Sequence of chain B:
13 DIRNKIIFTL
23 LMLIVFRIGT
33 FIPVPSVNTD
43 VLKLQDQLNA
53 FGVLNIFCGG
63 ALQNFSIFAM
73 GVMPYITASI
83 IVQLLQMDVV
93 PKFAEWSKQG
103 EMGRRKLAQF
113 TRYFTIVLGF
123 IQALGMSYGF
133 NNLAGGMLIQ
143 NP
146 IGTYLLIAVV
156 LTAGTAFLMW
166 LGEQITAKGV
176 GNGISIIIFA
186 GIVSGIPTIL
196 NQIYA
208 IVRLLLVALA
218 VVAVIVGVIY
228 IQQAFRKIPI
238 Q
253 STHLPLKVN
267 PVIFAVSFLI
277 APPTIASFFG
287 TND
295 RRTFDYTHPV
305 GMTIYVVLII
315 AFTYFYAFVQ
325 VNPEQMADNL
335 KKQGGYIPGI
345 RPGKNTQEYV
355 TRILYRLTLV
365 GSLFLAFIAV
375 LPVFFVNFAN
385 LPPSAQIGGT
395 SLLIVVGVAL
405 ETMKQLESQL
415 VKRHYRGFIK

Residue-level contacts at the interface:
Residue L779 in chain A interacts with residue G62 in chain B (closest heavy-atom distance 3.5 Å).
Residue I811 in chain A contacts residue G421 in chain B (closest heavy-atom distance 3.2 Å).
Residue Y771 in chain A contacts residue F132 in chain B (closest heavy-atom distance 3.0 Å).
Residue N277 in chain A contacts residue G343 in chain B (closest heavy-atom distance 3.0 Å).
Residue H739 in chain A is in contact with residue Q337 in chain B (closest heavy-atom distance 3.4 Å).
Residue I753 in chain A interacts with residue L86 in chain B (closest heavy-atom distance 3.0 Å).
Residue I753 in chain A contacts residue M89 in chain B (closest heavy-atom distance 3.4 Å).
Residue P789 in chain A is in contact with residue F270 in chain B (closest heavy-atom distance 3.5 Å).
Residue A769 in chain A is in contact with residue G127 in chain B (closest heavy-atom distance 3.1 Å).
Residue Q613 in chain A is in contact with residue I423 in chain B (closest heavy-atom distance 3.1 Å).
Residue E780 in chain A is in contact with residue I276 in chain B (closest heavy-atom distance 3.3 Å).
Residue R797 in chain A interacts with residue S412 in chain B (closest heavy-atom distance 3.4 Å).
Residue A786 in chain A contacts residue S273 in chain B (closest heavy-atom distance 3.3 Å).
Residue S743 in chain A contacts residue Q329 in chain B (closest heavy-atom distance 3.1 Å).
Residue I753 in chain A contacts residue F319 in chain B (closest heavy-atom distance 3.2 Å).
Residue T764 in chain A is in contact with residue Q124 in chain B (closest heavy-atom distance 2.7 Å).
Residue I626 in chain A interacts with residue I423 in chain B (closest heavy-atom distance 3.1 Å).
Residue E778 in chain A contacts residue D299 in chain B (closest heavy-atom distance 2.9 Å).
Residue F804 in chain A is in contact with residue H418 in chain B (closest heavy-atom distance 3.0 Å).
Residue L779 in chain A interacts with residue G61 in chain B (closest heavy-atom distance 3.4 Å).
Residue P789 in chain A is in contact with residue S81 in chain B (closest heavy-atom distance 2.7 Å).
Residue C775 in chain A contacts residue C60 in chain B (closest heavy-atom distance 2.0 Å).
Residue D591 in chain A interacts with residue E103 in chain B (closest heavy-atom distance 3.1 Å).
Residue M801 in chain A interacts with residue S412 in chain B (closest heavy-atom distance 3.1 Å).
Residue M801 in chain A contacts residue E411 in chain B (closest heavy-atom distance 3.3 Å).
Residue F807 in chain A contacts residue Y419 in chain B (closest heavy-atom distance 3.1 Å).
Residue Q782 in chain A interacts with residue Q65 in chain B (closest heavy-atom distance 3.1 Å).
Residue F279 in chain A is in contact with residue G343 in chain B (closest heavy-atom distance 3.4 Å).
Residue Y252 in chain A interacts with residue K336 in chain B (closest heavy-atom distance 3.1 Å).
Residue L759 in chain A interacts with residue A277 in chain B (closest heavy-atom distance 3.1 Å).
Residue F279 in chain A is in contact with residue P346 in chain B (closest heavy-atom distance 3.4 Å).
Residue F762 in chain A contacts residue I281 in chain B (closest heavy-atom distance 3.5 Å).
Residue R741 in chain A interacts with residue Q329 in chain B (closest heavy-atom distance 3.4 Å).
Residue G788 in chain A interacts with residue F270 in chain B (closest heavy-atom distance 3.4 Å).
Residue Q613 in chain A is in contact with residue F422 in chain B (closest heavy-atom distance 2.9 Å).
Residue L261 in chain A interacts with residue K335 in chain B (closest heavy-atom distance 3.0 Å).
Residue G787 in chain A interacts with residue I269 in chain B (closest heavy-atom distance 3.2 Å).
Residue N287 in chain A contacts residue Y340 in chain B (closest heavy-atom distance 3.4 Å).
Residue F804 in chain A is in contact with residue Y419 in chain B (closest heavy-atom distance 3.4 Å).
Residue L759 in chain A interacts with residue I281 in chain B (closest heavy-atom distance 3.4 Å).
Residue D591 in chain A is in contact with residue G102 in chain B (closest heavy-atom distance 3.3 Å).
Residue M630 in chain A interacts with residue I423 in chain B (closest heavy-atom distance 3.3 Å).
Residue A786 in chain A interacts with residue I78 in chain B (closest heavy-atom distance 3.4 Å).
Residue F785 in chain A is in contact with residue I398 in chain B (closest heavy-atom distance 3.1 Å).
Residue F804 in chain A interacts with residue R420 in chain B (closest heavy-atom distance 3.0 Å).
Residue Q770 in chain A interacts with residue T287 in chain B (closest heavy-atom distance 2.8 Å).
Residue F590 in chain A contacts residue E103 in chain B (closest heavy-atom distance 3.3 Å).
Residue Q606 in chain A is in contact with residue R420 in chain B (closest heavy-atom distance 2.8 Å).
Residue V284 in chain A contacts residue Y340 in chain B (closest heavy-atom distance 3.0 Å).
Residue G777 in chain A interacts with residue G61 in chain B (closest heavy-atom distance 3.4 Å).
Residue T751 in chain A is in contact with residue V91 in chain B (closest heavy-atom distance 3.4 Å).
Residue F590 in chain A contacts residue R107 in chain B (closest heavy-atom distance 3.4 Å).
Residue Q605 in chain A interacts with residue K416 in chain B (closest heavy-atom distance 3.4 Å).
Residue C775 in chain A contacts residue G61 in chain B (closest heavy-atom distance 2.6 Å).
Residue A769 in chain A is in contact with residue G131 in chain B (closest heavy-atom distance 3.4 Å).
Residue Y771 in chain A contacts residue L135 in chain B (closest heavy-atom distance 3.5 Å).
Residue E778 in chain A interacts with residue T301 in chain B (closest heavy-atom distance 3.4 Å).
Residue G742 in chain A is in contact with residue Q324 in chain B (closest heavy-atom distance 3.0 Å).
Residue F279 in chain A contacts residue Y340 in chain B (closest heavy-atom distance 3.4 Å).
Residue G790 in chain A is in contact with residue Q85 in chain B (closest heavy-atom distance 2.7 Å).

Sequence of chain A:
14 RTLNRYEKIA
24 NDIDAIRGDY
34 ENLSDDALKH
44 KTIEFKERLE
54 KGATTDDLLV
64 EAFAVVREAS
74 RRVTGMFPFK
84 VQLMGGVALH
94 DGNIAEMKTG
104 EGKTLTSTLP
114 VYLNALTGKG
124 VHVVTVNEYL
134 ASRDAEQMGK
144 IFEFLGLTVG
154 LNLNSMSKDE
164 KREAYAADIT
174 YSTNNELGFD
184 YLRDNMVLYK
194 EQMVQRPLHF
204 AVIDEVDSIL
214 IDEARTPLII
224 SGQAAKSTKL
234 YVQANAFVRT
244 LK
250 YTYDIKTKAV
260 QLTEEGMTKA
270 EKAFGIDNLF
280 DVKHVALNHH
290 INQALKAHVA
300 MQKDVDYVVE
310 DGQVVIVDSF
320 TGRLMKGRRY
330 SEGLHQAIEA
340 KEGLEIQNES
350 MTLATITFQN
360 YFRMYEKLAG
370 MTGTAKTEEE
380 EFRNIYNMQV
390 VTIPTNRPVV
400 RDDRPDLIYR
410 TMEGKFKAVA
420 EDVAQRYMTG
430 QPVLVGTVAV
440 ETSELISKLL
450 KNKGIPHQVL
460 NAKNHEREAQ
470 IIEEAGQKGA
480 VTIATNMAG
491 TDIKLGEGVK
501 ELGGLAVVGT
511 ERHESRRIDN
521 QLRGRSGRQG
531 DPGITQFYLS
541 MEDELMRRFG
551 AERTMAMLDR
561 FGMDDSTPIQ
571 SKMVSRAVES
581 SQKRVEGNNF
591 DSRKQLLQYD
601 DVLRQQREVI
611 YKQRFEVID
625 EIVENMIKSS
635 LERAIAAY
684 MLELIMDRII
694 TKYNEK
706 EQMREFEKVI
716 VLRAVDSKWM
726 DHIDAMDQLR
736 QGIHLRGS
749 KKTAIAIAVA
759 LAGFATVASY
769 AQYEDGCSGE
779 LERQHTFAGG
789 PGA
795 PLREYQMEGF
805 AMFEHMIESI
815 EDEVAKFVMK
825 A

The following describes two proteins that form a bound complex.